Interface contacts:
Residue D151 in chain A interacts with residue D14 in chain B (closest heavy-atom distance 3.5 Å).
Residue R231 in chain A interacts with residue D14 in chain B (closest heavy-atom distance 3.6 Å).
Residue Q85 in chain A is in contact with residue R54 in chain B (closest heavy-atom distance 2.8 Å).
Residue R153 in chain A interacts with residue D14 in chain B (closest heavy-atom distance 2.4 Å).
Residue R232 in chain A interacts with residue E12 in chain B (closest heavy-atom distance 4.1 Å).
Residue R157 in chain A is in contact with residue R54 in chain B (closest heavy-atom distance 3.2 Å).
Residue R152 in chain A is in contact with residue D14 in chain B (closest heavy-atom distance 4.7 Å).
Residue R153 in chain A interacts with residue D56 in chain B (closest heavy-atom distance 4.0 Å).
Residue R231 in chain A contacts residue E15 in chain B (closest heavy-atom distance 3.3 Å).
Residue R153 in chain A contacts residue E12 in chain B (closest heavy-atom distance 4.1 Å).

These two protein chains interact to form a complex.

Sequence of chain B:
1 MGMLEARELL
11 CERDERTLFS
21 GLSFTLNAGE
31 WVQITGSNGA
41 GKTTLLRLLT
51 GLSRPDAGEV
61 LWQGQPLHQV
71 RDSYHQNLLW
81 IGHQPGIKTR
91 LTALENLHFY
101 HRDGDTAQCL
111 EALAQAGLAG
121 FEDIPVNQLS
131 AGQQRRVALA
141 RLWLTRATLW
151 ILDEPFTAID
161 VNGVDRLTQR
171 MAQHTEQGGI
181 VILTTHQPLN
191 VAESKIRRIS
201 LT

Sequence of chain A:
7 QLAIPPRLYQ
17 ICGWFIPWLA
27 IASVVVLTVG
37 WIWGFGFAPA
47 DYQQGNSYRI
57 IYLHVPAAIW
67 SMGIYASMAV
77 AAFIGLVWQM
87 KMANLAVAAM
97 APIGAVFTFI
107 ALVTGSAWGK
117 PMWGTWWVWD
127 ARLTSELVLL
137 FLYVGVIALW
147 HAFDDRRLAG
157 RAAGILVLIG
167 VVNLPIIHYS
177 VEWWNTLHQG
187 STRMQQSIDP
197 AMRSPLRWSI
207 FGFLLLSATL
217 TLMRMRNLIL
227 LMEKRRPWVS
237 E